This data describes a binding interaction between two proteins.

Residue-level contacts at the interface:
Residue V53 in protein 2 is in contact with residue D128 in protein 1 (closest heavy-atom distance 3.3 Å).
Residue T50 in protein 2 contacts residue Y125 in protein 1 (closest heavy-atom distance 3.3 Å).
Residue Y61 in protein 2 is in contact with residue Y121 in protein 1 (closest heavy-atom distance 4.5 Å).
Residue D54 in protein 2 contacts residue R129 in protein 1 (closest heavy-atom distance 4.5 Å).
Residue V52 in protein 2 interacts with residue Y125 in protein 1 (closest heavy-atom distance 5.0 Å).
Residue H48 in protein 2 contacts residue L124 in protein 1 (closest heavy-atom distance 4.1 Å).
Residue R49 in protein 2 contacts residue I126 in protein 1 (closest heavy-atom distance 4.7 Å).
Residue V52 in protein 2 contacts residue D128 in protein 1 (closest heavy-atom distance 2.9 Å).
Residue V52 in protein 2 contacts residue L127 in protein 1 (closest heavy-atom distance 3.2 Å).
Residue Y51 in protein 2 contacts residue I126 in protein 1 (closest heavy-atom distance 3.2 Å).
Residue T50 in protein 2 is in contact with residue I126 in protein 1 (closest heavy-atom distance 2.6 Å).
Residue D54 in protein 2 contacts residue D128 in protein 1 (closest heavy-atom distance 2.9 Å).
Residue R49 in protein 2 interacts with residue L124 in protein 1 (closest heavy-atom distance 3.3 Å).
Residue R71 in protein 2 is in contact with residue R120 in protein 1 (closest heavy-atom distance 3.6 Å).
Residue V52 in protein 2 contacts residue I126 in protein 1 (closest heavy-atom distance 2.4 Å).
Residue R49 in protein 2 interacts with residue Y125 in protein 1 (closest heavy-atom distance 4.2 Å).
Residue T50 in protein 2 interacts with residue L124 in protein 1 (closest heavy-atom distance 3.2 Å).

Sequence of protein 2:
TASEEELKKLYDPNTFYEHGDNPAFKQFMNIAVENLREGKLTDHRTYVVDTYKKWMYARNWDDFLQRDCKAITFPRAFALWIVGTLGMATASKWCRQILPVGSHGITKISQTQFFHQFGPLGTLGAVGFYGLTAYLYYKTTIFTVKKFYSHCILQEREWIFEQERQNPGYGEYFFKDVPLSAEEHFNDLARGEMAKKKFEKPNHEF

Sequence of protein 1:
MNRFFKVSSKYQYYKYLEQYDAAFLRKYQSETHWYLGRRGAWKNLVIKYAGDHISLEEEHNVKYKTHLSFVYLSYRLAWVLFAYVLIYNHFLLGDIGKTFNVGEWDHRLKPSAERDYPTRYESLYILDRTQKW